Residue-level contacts at the interface:
Residue L47 in the second protein contacts residue M7 in the first protein (closest heavy-atom distance 4.1 Å).
Residue Y250 in the second protein is in contact with residue M7 in the first protein (closest heavy-atom distance 3.6 Å).
Residue G127 in the second protein contacts residue K14 in the first protein (closest heavy-atom distance 4.2 Å).
Residue K254 in the second protein interacts with residue T5 in the first protein (closest heavy-atom distance 4.6 Å).
Residue L126 in the second protein interacts with residue K14 in the first protein (closest heavy-atom distance 4.0 Å).
Residue P129 in the second protein interacts with residue Y11 in the first protein (closest heavy-atom distance 3.4 Å).
Residue E124 in the second protein interacts with residue T8 in the first protein (closest heavy-atom distance 3.8 Å).
Residue P253 in the second protein interacts with residue Y10 in the first protein (closest heavy-atom distance 3.2 Å).
Residue L126 in the second protein is in contact with residue T8 in the first protein (closest heavy-atom distance 4.0 Å).
Residue L126 in the second protein interacts with residue S13 in the first protein (closest heavy-atom distance 3.6 Å).
Residue I128 in the second protein interacts with residue M7 in the first protein (closest heavy-atom distance 4.6 Å).
Residue P234 in the second protein contacts residue Y11 in the first protein (closest heavy-atom distance 3.3 Å).
Residue H44 in the second protein is in contact with residue M7 in the first protein (closest heavy-atom distance 3.0 Å).
Residue A252 in the second protein is in contact with residue Q4 in the first protein (closest heavy-atom distance 2.9 Å).
Residue V233 in the second protein interacts with residue Y11 in the first protein (closest heavy-atom distance 4.7 Å).
Residue V45 in the second protein interacts with residue Q4 in the first protein (closest heavy-atom distance 3.4 Å).
Residue D257 in the second protein is in contact with residue R2 in the first protein (closest heavy-atom distance 3.4 Å).
Residue H44 in the second protein interacts with residue T8 in the first protein (closest heavy-atom distance 4.8 Å).
Residue P234 in the second protein contacts residue M7 in the first protein (closest heavy-atom distance 3.9 Å).
Residue D232 in the second protein interacts with residue Y10 in the first protein (closest heavy-atom distance 3.1 Å).
Residue V45 in the second protein interacts with residue T5 in the first protein (closest heavy-atom distance 4.0 Å).
Residue P253 in the second protein is in contact with residue Q4 in the first protein (closest heavy-atom distance 3.6 Å).
Residue Q131 in the second protein is in contact with residue Y11 in the first protein (closest heavy-atom distance 3.6 Å).
Residue Y133 in the second protein is in contact with residue Y11 in the first protein (closest heavy-atom distance 4.3 Å).
Residue A252 in the second protein interacts with residue Y10 in the first protein (closest heavy-atom distance 3.9 Å).
Residue V45 in the second protein is in contact with residue M7 in the first protein (closest heavy-atom distance 3.5 Å).
Residue D257 in the second protein is in contact with residue R3 in the first protein (closest heavy-atom distance 4.3 Å).
Residue Q125 in the second protein is in contact with residue K14 in the first protein (closest heavy-atom distance 2.5 Å).
Residue Q125 in the second protein interacts with residue H12 in the first protein (closest heavy-atom distance 4.2 Å).
Residue M40 in the second protein interacts with residue M7 in the first protein (closest heavy-atom distance 4.0 Å).
Residue P234 in the second protein contacts residue Y10 in the first protein (closest heavy-atom distance 3.5 Å).
Residue Y250 in the second protein contacts residue Y11 in the first protein (closest heavy-atom distance 4.9 Å).
Residue I128 in the second protein is in contact with residue Y11 in the first protein (closest heavy-atom distance 3.4 Å).
Residue P253 in the second protein is in contact with residue T5 in the first protein (closest heavy-atom distance 2.5 Å).
Residue I255 in the second protein interacts with residue R3 in the first protein (closest heavy-atom distance 2.8 Å).
Residue H44 in the second protein interacts with residue S6 in the first protein (closest heavy-atom distance 3.8 Å).
Residue A208 in the second protein interacts with residue Q4 in the first protein (closest heavy-atom distance 4.0 Å).
Residue V233 in the second protein contacts residue Y10 in the first protein (closest heavy-atom distance 4.2 Å).
Residue G127 in the second protein is in contact with residue H12 in the first protein (closest heavy-atom distance 2.8 Å).
Residue I255 in the second protein interacts with residue R2 in the first protein (closest heavy-atom distance 3.0 Å).
Residue L126 in the second protein interacts with residue H12 in the first protein (closest heavy-atom distance 3.2 Å).
Residue I255 in the second protein contacts residue Y10 in the first protein (closest heavy-atom distance 4.0 Å).
Residue E124 in the second protein is in contact with residue S13 in the first protein (closest heavy-atom distance 3.5 Å).
Residue V45 in the second protein is in contact with residue S6 in the first protein (closest heavy-atom distance 4.7 Å).
Residue K254 in the second protein contacts residue R3 in the first protein (closest heavy-atom distance 3.2 Å).
Residue P253 in the second protein is in contact with residue R3 in the first protein (closest heavy-atom distance 4.0 Å).
Residue L126 in the second protein contacts residue Y11 in the first protein (closest heavy-atom distance 3.8 Å).
Residue M40 in the second protein interacts with residue T8 in the first protein (closest heavy-atom distance 4.3 Å).
Residue A252 in the second protein contacts residue T5 in the first protein (closest heavy-atom distance 3.1 Å).
Residue A252 in the second protein interacts with residue S6 in the first protein (closest heavy-atom distance 3.7 Å).
Residue E256 in the second protein is in contact with residue R2 in the first protein (closest heavy-atom distance 3.3 Å).
Residue A252 in the second protein contacts residue M7 in the first protein (closest heavy-atom distance 3.8 Å).
Residue S43 in the second protein interacts with residue S6 in the first protein (closest heavy-atom distance 4.3 Å).
Residue L251 in the second protein interacts with residue M7 in the first protein (closest heavy-atom distance 4.2 Å).
Residue Q125 in the second protein is in contact with residue S13 in the first protein (closest heavy-atom distance 3.2 Å).
Residue L126 in the second protein interacts with residue M7 in the first protein (closest heavy-atom distance 3.6 Å).
Residue I255 in the second protein interacts with residue T5 in the first protein (closest heavy-atom distance 4.1 Å).
Residue G127 in the second protein is in contact with residue Y11 in the first protein (closest heavy-atom distance 3.5 Å).
Residue S46 in the second protein interacts with residue M7 in the first protein (closest heavy-atom distance 3.9 Å).
Residue K254 in the second protein contacts residue Q4 in the first protein (closest heavy-atom distance 3.2 Å).

This data describes a binding interaction between two proteins.

Sequence of the first protein:
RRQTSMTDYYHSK

Sequence of the second protein:
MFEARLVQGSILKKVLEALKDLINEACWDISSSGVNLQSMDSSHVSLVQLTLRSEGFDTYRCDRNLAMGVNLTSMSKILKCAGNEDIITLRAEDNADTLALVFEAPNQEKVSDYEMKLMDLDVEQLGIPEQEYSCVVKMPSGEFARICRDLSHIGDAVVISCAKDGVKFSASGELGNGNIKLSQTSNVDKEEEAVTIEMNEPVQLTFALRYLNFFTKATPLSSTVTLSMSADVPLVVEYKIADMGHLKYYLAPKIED